Sequence of chain B:
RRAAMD

Residue-level contacts at the interface:
Residue L234 in chain A contacts residue R2 in chain B (closest heavy-atom distance 3.5 Å).
Residue N231 in chain A interacts with residue A4 in chain B (closest heavy-atom distance 3.5 Å).
Residue V183 in chain A interacts with residue A5 in chain B (closest heavy-atom distance 3.3 Å).
Residue L179 in chain A is in contact with residue A5 in chain B (closest heavy-atom distance 3.5 Å).
Residue E138 in chain A is in contact with residue R3 in chain B (closest heavy-atom distance 4.5 Å).
Residue L179 in chain A interacts with residue M7 in chain B (closest heavy-atom distance 3.5 Å).
Residue D230 in chain A interacts with residue R2 in chain B (closest heavy-atom distance 4.5 Å).
Residue L234 in chain A is in contact with residue A4 in chain B (closest heavy-atom distance 3.8 Å).
Residue N180 in chain A interacts with residue M7 in chain B (closest heavy-atom distance 2.8 Å).
Residue N231 in chain A interacts with residue A5 in chain B (closest heavy-atom distance 2.9 Å).
Residue K127 in chain A interacts with residue M7 in chain B (closest heavy-atom distance 4.4 Å).
Residue E187 in chain A contacts residue R3 in chain B (closest heavy-atom distance 3.4 Å).
Residue I224 in chain A contacts residue M7 in chain B (closest heavy-atom distance 3.4 Å).
Residue R65 in chain A contacts residue R3 in chain B (closest heavy-atom distance 3.0 Å).
Residue E187 in chain A interacts with residue R2 in chain B (closest heavy-atom distance 4.6 Å).
Residue E187 in chain A contacts residue A4 in chain B (closest heavy-atom distance 2.9 Å).
Residue L227 in chain A interacts with residue M7 in chain B (closest heavy-atom distance 4.7 Å).
Residue G176 in chain A contacts residue M7 in chain B (closest heavy-atom distance 3.8 Å).
Residue L227 in chain A contacts residue A5 in chain B (closest heavy-atom distance 4.3 Å).
Residue W235 in chain A contacts residue A4 in chain B (closest heavy-atom distance 3.6 Å).
Residue L234 in chain A is in contact with residue R3 in chain B (closest heavy-atom distance 4.0 Å).
Residue V183 in chain A is in contact with residue A4 in chain B (closest heavy-atom distance 4.0 Å).
Residue L227 in chain A interacts with residue D8 in chain B (closest heavy-atom distance 5.0 Å).

Sequence of chain A:
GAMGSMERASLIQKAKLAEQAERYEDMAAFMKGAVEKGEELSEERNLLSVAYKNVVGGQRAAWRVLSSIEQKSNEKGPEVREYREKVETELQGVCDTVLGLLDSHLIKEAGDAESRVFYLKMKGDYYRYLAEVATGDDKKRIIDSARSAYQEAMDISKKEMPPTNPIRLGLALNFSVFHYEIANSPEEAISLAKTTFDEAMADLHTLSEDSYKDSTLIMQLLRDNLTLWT

This data describes a binding interaction between two proteins.